Contacts between the two chains:
Residue D292 in protein 1 is in contact with residue E12 in protein 2 (closest heavy-atom distance 5.0 Å).
Residue D292 in protein 1 interacts with residue S10 in protein 2 (closest heavy-atom distance 4.4 Å).
Residue G293 in protein 1 contacts residue S10 in protein 2 (closest heavy-atom distance 4.7 Å).
Residue A291 in protein 1 contacts residue L11 in protein 2 (closest heavy-atom distance 4.5 Å).
Residue A291 in protein 1 interacts with residue S10 in protein 2 (closest heavy-atom distance 3.0 Å).
Residue D292 in protein 1 interacts with residue A8 in protein 2 (closest heavy-atom distance 4.0 Å).
Residue A291 in protein 1 interacts with residue E12 in protein 2 (closest heavy-atom distance 3.7 Å).
Residue G293 in protein 1 is in contact with residue A8 in protein 2 (closest heavy-atom distance 4.4 Å).

Sequence of protein 2:
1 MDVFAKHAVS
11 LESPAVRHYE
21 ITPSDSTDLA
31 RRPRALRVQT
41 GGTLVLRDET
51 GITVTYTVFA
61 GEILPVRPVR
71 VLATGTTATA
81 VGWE

Sequence of protein 1:
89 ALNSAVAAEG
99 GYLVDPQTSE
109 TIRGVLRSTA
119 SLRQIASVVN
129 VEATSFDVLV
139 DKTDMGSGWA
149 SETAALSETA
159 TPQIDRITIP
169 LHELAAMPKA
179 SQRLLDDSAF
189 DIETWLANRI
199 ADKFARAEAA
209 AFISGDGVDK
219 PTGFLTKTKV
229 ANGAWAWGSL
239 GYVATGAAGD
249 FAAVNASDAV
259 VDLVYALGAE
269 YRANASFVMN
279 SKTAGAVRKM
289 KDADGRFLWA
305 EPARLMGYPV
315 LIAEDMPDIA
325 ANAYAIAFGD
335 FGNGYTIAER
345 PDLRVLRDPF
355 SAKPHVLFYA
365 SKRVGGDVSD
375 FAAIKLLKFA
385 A

This data describes a binding interaction between two proteins.